Sequence of the second protein:
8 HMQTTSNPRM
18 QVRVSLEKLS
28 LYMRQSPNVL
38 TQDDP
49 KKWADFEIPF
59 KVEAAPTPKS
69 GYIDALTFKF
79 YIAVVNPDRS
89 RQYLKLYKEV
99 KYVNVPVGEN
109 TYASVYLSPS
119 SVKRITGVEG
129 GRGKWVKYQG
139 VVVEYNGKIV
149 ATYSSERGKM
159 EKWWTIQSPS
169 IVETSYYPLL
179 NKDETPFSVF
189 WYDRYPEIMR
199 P

Sequence of the first protein:
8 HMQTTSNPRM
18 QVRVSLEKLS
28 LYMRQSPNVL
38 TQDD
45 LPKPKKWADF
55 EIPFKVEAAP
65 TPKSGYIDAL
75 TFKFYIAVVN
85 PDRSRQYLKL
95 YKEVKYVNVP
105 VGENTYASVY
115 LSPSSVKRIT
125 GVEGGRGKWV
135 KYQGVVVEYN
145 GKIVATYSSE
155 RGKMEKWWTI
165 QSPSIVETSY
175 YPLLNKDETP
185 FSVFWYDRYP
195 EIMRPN

Residue-level contacts at the interface:
Residue S88 in the first protein is in contact with residue K67 in the second protein (closest heavy-atom distance 3.3 Å).
Residue K47 in the first protein contacts residue D191 in the second protein (closest heavy-atom distance 3.8 Å).
Residue R122 in the first protein contacts residue N102 in the second protein (closest heavy-atom distance 3.3 Å).
Residue K47 in the first protein interacts with residue Y190 in the second protein (closest heavy-atom distance 4.0 Å).
Residue Y174 in the first protein interacts with residue Q10 in the second protein (closest heavy-atom distance 3.6 Å).
Residue T172 in the first protein is in contact with residue H8 in the second protein (closest heavy-atom distance 3.8 Å).
Residue D86 in the first protein interacts with residue P66 in the second protein (closest heavy-atom distance 3.5 Å).
Residue Y174 in the first protein interacts with residue K99 in the second protein (closest heavy-atom distance 3.4 Å).
Residue R122 in the first protein is in contact with residue S13 in the second protein (closest heavy-atom distance 3.7 Å).
Residue P46 in the first protein is in contact with residue Y190 in the second protein (closest heavy-atom distance 3.9 Å).
Residue P48 in the first protein contacts residue Y190 in the second protein (closest heavy-atom distance 3.5 Å).
Residue E171 in the first protein is in contact with residue H8 in the second protein (closest heavy-atom distance 3.5 Å).
Residue K49 in the first protein is in contact with residue D191 in the second protein (closest heavy-atom distance 3.0 Å).
Residue Y174 in the first protein contacts residue M197 in the second protein (closest heavy-atom distance 4.0 Å).
Residue P85 in the first protein interacts with residue K67 in the second protein (closest heavy-atom distance 3.2 Å).
Residue T38 in the first protein contacts residue N35 in the second protein (closest heavy-atom distance 3.1 Å).
Residue R122 in the first protein contacts residue Y70 in the second protein (closest heavy-atom distance 3.4 Å).
Residue D86 in the first protein contacts residue T12 in the second protein (closest heavy-atom distance 4.0 Å).
Residue S118 in the first protein is in contact with residue N102 in the second protein (closest heavy-atom distance 3.2 Å).
Residue S116 in the first protein interacts with residue E195 in the second protein (closest heavy-atom distance 2.6 Å).
Residue R87 in the first protein interacts with residue S13 in the second protein (closest heavy-atom distance 3.6 Å).
Residue K121 in the first protein contacts residue Y70 in the second protein (closest heavy-atom distance 3.3 Å).
Residue V36 in the first protein interacts with residue V36 in the second protein (closest heavy-atom distance 3.6 Å).
Residue L37 in the first protein is in contact with residue L37 in the second protein (closest heavy-atom distance 2.9 Å).
Residue Y174 in the first protein contacts residue D72 in the second protein (closest heavy-atom distance 3.5 Å).
Residue D86 in the first protein is in contact with residue K67 in the second protein (closest heavy-atom distance 3.3 Å).
Residue Y174 in the first protein is in contact with residue A73 in the second protein (closest heavy-atom distance 3.5 Å).
Residue P184 in the first protein is in contact with residue V187 in the second protein (closest heavy-atom distance 3.9 Å).
Residue P85 in the first protein interacts with residue S68 in the second protein (closest heavy-atom distance 3.6 Å).
Residue R122 in the first protein interacts with residue T12 in the second protein (closest heavy-atom distance 3.7 Å).
Residue N84 in the first protein is in contact with residue T12 in the second protein (closest heavy-atom distance 2.9 Å).
Residue R122 in the first protein interacts with residue S68 in the second protein (closest heavy-atom distance 3.3 Å).
Residue S33 in the first protein is in contact with residue Y190 in the second protein (closest heavy-atom distance 3.7 Å).
Residue D86 in the first protein interacts with residue S13 in the second protein (closest heavy-atom distance 3.8 Å).
Residue V170 in the first protein contacts residue Q10 in the second protein (closest heavy-atom distance 3.7 Å).
Residue Y174 in the first protein contacts residue M9 in the second protein (closest heavy-atom distance 3.8 Å).
Residue S173 in the first protein is in contact with residue H8 in the second protein (closest heavy-atom distance 2.9 Å).
Residue R122 in the first protein interacts with residue D72 in the second protein (closest heavy-atom distance 2.9 Å).
Residue S173 in the first protein contacts residue M9 in the second protein (closest heavy-atom distance 3.6 Å).
Residue D86 in the first protein is in contact with residue S68 in the second protein (closest heavy-atom distance 2.7 Å).
Residue V36 in the first protein interacts with residue F188 in the second protein (closest heavy-atom distance 3.5 Å).
Residue P176 in the first protein contacts residue E195 in the second protein (closest heavy-atom distance 3.5 Å).
Residue S119 in the first protein interacts with residue N102 in the second protein (closest heavy-atom distance 2.9 Å).
Residue T38 in the first protein contacts residue L37 in the second protein (closest heavy-atom distance 3.6 Å).
Residue Q39 in the first protein contacts residue P42 in the second protein (closest heavy-atom distance 3.7 Å).
Residue L178 in the first protein is in contact with residue E195 in the second protein (closest heavy-atom distance 3.8 Å).
Residue T172 in the first protein is in contact with residue T12 in the second protein (closest heavy-atom distance 3.3 Å).
Residue S118 in the first protein interacts with residue E195 in the second protein (closest heavy-atom distance 3.2 Å).
Residue S116 in the first protein interacts with residue N102 in the second protein (closest heavy-atom distance 4.0 Å).
Residue N35 in the first protein interacts with residue Y190 in the second protein (closest heavy-atom distance 2.7 Å).
Residue R87 in the first protein is in contact with residue T12 in the second protein (closest heavy-atom distance 3.5 Å).
Residue L37 in the first protein interacts with residue V36 in the second protein (closest heavy-atom distance 3.7 Å).
Residue T38 in the first protein contacts residue F188 in the second protein (closest heavy-atom distance 3.7 Å).
Residue R122 in the first protein interacts with residue I71 in the second protein (closest heavy-atom distance 3.9 Å).
Residue E182 in the first protein interacts with residue R198 in the second protein (closest heavy-atom distance 3.3 Å).
Residue Q39 in the first protein contacts residue L37 in the second protein (closest heavy-atom distance 3.6 Å).
Residue Q39 in the first protein contacts residue N35 in the second protein (closest heavy-atom distance 2.8 Å).
Residue Y175 in the first protein contacts residue T12 in the second protein (closest heavy-atom distance 4.0 Å).
Residue D40 in the first protein is in contact with residue Q32 in the second protein (closest heavy-atom distance 3.8 Å).
Residue T38 in the first protein contacts residue P34 in the second protein (closest heavy-atom distance 3.7 Å).

The following describes two proteins that form a bound complex.